The following describes two proteins that form a bound complex.

Sequence of the first protein:
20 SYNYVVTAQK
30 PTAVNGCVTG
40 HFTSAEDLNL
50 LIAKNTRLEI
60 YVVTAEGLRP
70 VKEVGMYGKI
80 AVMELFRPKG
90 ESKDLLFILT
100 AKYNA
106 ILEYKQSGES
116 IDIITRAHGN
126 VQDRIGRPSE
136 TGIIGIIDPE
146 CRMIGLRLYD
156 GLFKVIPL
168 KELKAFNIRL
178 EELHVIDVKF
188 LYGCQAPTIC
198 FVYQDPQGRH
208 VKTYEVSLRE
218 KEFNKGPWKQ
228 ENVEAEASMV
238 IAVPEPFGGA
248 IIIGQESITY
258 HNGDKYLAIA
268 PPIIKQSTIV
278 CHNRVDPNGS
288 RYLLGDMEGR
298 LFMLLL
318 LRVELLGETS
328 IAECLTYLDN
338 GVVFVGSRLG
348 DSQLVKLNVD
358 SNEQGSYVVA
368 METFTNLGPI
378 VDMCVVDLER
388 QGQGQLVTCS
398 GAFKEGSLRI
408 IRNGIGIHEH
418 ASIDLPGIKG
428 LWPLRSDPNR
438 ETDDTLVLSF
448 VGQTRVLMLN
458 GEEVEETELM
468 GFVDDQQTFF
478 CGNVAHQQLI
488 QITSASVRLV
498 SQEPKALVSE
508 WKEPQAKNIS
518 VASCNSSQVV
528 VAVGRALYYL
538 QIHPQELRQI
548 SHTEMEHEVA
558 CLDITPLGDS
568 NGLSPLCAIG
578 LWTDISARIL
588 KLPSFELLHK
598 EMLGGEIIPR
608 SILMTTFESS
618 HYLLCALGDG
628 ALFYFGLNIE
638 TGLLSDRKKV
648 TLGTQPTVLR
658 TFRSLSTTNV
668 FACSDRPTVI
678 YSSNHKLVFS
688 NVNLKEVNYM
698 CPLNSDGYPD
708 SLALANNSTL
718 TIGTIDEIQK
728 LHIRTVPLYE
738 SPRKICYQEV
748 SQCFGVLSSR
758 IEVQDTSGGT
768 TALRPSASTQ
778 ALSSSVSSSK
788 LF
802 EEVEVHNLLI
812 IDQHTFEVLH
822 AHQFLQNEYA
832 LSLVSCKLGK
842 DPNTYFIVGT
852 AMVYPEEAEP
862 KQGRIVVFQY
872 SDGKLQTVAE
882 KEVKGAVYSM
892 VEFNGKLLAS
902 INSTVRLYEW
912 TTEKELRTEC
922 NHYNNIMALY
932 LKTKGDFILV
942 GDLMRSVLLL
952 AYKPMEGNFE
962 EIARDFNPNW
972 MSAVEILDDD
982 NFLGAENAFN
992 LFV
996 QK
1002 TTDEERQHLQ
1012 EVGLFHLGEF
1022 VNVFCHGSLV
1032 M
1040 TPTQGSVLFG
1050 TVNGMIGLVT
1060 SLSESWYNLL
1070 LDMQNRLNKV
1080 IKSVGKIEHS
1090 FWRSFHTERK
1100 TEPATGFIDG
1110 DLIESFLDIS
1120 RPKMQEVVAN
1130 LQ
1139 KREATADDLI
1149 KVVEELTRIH

Residue-level contacts at the interface:
Residue N1023 in the first protein interacts with residue L263 in the second protein (closest heavy-atom distance 2.7 Å).
Residue M928 in the first protein is in contact with residue Y274 in the second protein (closest heavy-atom distance 3.4 Å).
Residue E330 in the first protein is in contact with residue S226 in the second protein (closest heavy-atom distance 2.8 Å).
Residue E233 in the first protein contacts residue R256 in the second protein (closest heavy-atom distance 2.9 Å).
Residue R345 in the first protein is in contact with residue L224 in the second protein (closest heavy-atom distance 3.4 Å).
Residue A859 in the first protein contacts residue R282 in the second protein (closest heavy-atom distance 3.6 Å).
Residue M945 in the first protein is in contact with residue I331 in the second protein (closest heavy-atom distance 3.7 Å).
Residue V277 in the first protein is in contact with residue S226 in the second protein (closest heavy-atom distance 3.5 Å).
Residue S947 in the first protein interacts with residue Q332 in the second protein (closest heavy-atom distance 3.6 Å).
Residue P969 in the first protein contacts residue R213 in the second protein (closest heavy-atom distance 2.8 Å).
Residue Y830 in the first protein is in contact with residue W269 in the second protein (closest heavy-atom distance 3.4 Å).
Residue E803 in the first protein is in contact with residue K255 in the second protein (closest heavy-atom distance 3.3 Å).
Residue L930 in the first protein contacts residue W266 in the second protein (closest heavy-atom distance 3.3 Å).
Residue M945 in the first protein interacts with residue Q332 in the second protein (closest heavy-atom distance 3.7 Å).
Residue W971 in the first protein contacts residue L215 in the second protein (closest heavy-atom distance 3.7 Å).
Residue W971 in the first protein contacts residue P216 in the second protein (closest heavy-atom distance 2.9 Å).
Residue Q201 in the first protein interacts with residue H231 in the second protein (closest heavy-atom distance 3.0 Å).
Residue V854 in the first protein interacts with residue W269 in the second protein (closest heavy-atom distance 3.5 Å).
Residue N968 in the first protein is in contact with residue R213 in the second protein (closest heavy-atom distance 3.3 Å).
Residue E330 in the first protein is in contact with residue Q225 in the second protein (closest heavy-atom distance 3.3 Å).
Residue W971 in the first protein is in contact with residue T218 in the second protein (closest heavy-atom distance 3.7 Å).
Residue I183 in the first protein contacts residue R229 in the second protein (closest heavy-atom distance 3.6 Å).
Residue W971 in the first protein is in contact with residue Y274 in the second protein (closest heavy-atom distance 3.6 Å).
Residue R740 in the first protein is in contact with residue W266 in the second protein (closest heavy-atom distance 3.6 Å).
Residue R345 in the first protein is in contact with residue V222 in the second protein (closest heavy-atom distance 3.4 Å).
Residue S235 in the first protein is in contact with residue R229 in the second protein (closest heavy-atom distance 3.5 Å).
Residue M236 in the first protein interacts with residue R229 in the second protein (closest heavy-atom distance 3.4 Å).
Residue P969 in the first protein interacts with residue Q332 in the second protein (closest heavy-atom distance 3.6 Å).
Residue E1097 in the first protein interacts with residue P216 in the second protein (closest heavy-atom distance 3.4 Å).
Residue P969 in the first protein contacts residue L215 in the second protein (closest heavy-atom distance 3.5 Å).
Residue T275 in the first protein contacts residue R230 in the second protein (closest heavy-atom distance 2.9 Å).
Residue E233 in the first protein interacts with residue K252 in the second protein (closest heavy-atom distance 3.5 Å).
Residue Y931 in the first protein interacts with residue W266 in the second protein (closest heavy-atom distance 3.0 Å).
Residue R740 in the first protein is in contact with residue S265 in the second protein (closest heavy-atom distance 3.6 Å).
Residue M945 in the first protein is in contact with residue L215 in the second protein (closest heavy-atom distance 3.5 Å).
Residue L930 in the first protein contacts residue L270 in the second protein (closest heavy-atom distance 3.6 Å).
Residue P376 in the first protein contacts residue L263 in the second protein (closest heavy-atom distance 3.4 Å).
Residue R206 in the first protein contacts residue H231 in the second protein (closest heavy-atom distance 3.5 Å).
Residue M945 in the first protein contacts residue S329 in the second protein (closest heavy-atom distance 3.4 Å).
Residue F400 in the first protein is in contact with residue S262 in the second protein (closest heavy-atom distance 3.6 Å).
Residue N1023 in the first protein interacts with residue T264 in the second protein (closest heavy-atom distance 3.5 Å).
Residue L832 in the first protein is in contact with residue W269 in the second protein (closest heavy-atom distance 3.7 Å).
Residue R345 in the first protein interacts with residue Q225 in the second protein (closest heavy-atom distance 3.2 Å).
Residue Y830 in the first protein interacts with residue P267 in the second protein (closest heavy-atom distance 3.3 Å).
Residue V378 in the first protein is in contact with residue L263 in the second protein (closest heavy-atom distance 3.7 Å).
Residue A859 in the first protein contacts residue L273 in the second protein (closest heavy-atom distance 3.2 Å).
Residue I183 in the first protein interacts with residue H231 in the second protein (closest heavy-atom distance 3.7 Å).
Residue V378 in the first protein is in contact with residue T264 in the second protein (closest heavy-atom distance 3.5 Å).
Residue L944 in the first protein interacts with residue T218 in the second protein (closest heavy-atom distance 3.7 Å).
Residue V1051 in the first protein interacts with residue L263 in the second protein (closest heavy-atom distance 3.6 Å).
Residue T136 in the first protein is in contact with residue S228 in the second protein (closest heavy-atom distance 3.4 Å).
Residue M294 in the first protein contacts residue R230 in the second protein (closest heavy-atom distance 3.4 Å).
Residue R740 in the first protein is in contact with residue T264 in the second protein (closest heavy-atom distance 2.9 Å).
Residue M928 in the first protein interacts with residue R335 in the second protein (closest heavy-atom distance 3.3 Å).
Residue Y889 in the first protein interacts with residue L273 in the second protein (closest heavy-atom distance 3.6 Å).
Residue L346 in the first protein is in contact with residue L263 in the second protein (closest heavy-atom distance 3.4 Å).
Residue P861 in the first protein contacts residue W269 in the second protein (closest heavy-atom distance 3.6 Å).
Residue D943 in the first protein contacts residue Y274 in the second protein (closest heavy-atom distance 2.9 Å).
Residue F990 in the first protein contacts residue A221 in the second protein (closest heavy-atom distance 3.1 Å).
Residue V277 in the first protein interacts with residue R229 in the second protein (closest heavy-atom distance 3.0 Å).

Sequence of the second protein:
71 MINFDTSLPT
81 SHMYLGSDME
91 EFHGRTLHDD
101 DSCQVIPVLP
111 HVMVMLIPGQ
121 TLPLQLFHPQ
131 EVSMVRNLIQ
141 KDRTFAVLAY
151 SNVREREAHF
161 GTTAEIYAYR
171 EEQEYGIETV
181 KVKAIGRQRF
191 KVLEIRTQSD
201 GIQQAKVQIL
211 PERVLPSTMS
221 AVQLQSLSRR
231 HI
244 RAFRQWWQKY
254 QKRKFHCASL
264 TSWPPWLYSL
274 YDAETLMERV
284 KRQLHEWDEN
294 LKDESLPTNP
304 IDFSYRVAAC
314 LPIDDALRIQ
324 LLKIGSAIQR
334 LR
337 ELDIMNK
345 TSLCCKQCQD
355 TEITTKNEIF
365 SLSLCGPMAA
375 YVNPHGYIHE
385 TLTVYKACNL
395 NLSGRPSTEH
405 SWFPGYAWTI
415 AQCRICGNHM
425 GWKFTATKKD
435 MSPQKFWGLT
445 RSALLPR